Sequence of protein 2:
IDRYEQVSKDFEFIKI

Sequence of protein 1:
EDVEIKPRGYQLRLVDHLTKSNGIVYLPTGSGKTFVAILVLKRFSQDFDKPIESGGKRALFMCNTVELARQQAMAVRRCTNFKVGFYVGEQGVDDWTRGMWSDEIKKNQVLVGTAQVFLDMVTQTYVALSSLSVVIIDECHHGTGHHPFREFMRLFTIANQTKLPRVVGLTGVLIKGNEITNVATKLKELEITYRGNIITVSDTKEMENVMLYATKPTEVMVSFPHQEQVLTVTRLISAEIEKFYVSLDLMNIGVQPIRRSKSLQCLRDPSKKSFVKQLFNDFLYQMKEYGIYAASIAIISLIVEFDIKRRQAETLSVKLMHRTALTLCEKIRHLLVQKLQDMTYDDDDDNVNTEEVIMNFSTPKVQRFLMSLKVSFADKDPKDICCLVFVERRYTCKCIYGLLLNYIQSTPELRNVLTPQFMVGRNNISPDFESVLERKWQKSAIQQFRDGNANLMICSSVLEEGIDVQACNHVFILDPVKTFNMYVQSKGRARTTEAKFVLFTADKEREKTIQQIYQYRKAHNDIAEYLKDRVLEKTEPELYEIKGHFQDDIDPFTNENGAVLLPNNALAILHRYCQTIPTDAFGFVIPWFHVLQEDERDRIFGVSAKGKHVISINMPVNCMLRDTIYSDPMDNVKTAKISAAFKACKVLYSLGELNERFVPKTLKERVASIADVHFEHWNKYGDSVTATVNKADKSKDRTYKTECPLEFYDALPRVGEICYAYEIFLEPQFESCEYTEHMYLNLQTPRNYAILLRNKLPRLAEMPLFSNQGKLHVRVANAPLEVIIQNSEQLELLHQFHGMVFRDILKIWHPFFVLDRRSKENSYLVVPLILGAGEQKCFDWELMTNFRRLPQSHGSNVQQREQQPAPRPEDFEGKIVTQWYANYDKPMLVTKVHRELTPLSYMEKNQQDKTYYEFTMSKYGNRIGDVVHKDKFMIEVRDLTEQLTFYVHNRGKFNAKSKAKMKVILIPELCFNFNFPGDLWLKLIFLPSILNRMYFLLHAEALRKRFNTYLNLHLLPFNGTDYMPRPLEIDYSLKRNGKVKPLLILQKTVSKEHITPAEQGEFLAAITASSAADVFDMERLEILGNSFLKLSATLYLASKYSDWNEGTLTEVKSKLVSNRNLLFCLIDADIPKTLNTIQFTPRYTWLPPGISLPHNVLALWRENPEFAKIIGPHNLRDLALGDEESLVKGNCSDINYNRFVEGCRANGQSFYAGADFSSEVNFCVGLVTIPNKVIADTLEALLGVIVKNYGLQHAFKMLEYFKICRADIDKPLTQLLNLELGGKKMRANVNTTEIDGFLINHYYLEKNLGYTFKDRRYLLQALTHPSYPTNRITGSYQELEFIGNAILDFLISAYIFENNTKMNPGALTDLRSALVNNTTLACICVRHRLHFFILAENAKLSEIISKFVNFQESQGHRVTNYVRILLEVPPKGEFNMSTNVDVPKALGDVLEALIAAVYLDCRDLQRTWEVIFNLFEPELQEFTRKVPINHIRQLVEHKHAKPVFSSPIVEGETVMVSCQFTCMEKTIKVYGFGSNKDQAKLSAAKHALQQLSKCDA

Interface contacts:
Residue R368 in protein 1 is in contact with residue F11 in protein 2 (closest heavy-atom distance 2.9 Å).
Residue M371 in protein 1 interacts with residue S8 in protein 2 (closest heavy-atom distance 2.8 Å).
Residue V230 in protein 1 contacts residue Y4 in protein 2 (closest heavy-atom distance 4.5 Å).
Residue V220 in protein 1 interacts with residue I16 in protein 2 (closest heavy-atom distance 3.7 Å).
Residue Q227 in protein 1 is in contact with residue E5 in protein 2 (closest heavy-atom distance 3.4 Å).
Residue N360 in protein 1 interacts with residue Q6 in protein 2 (closest heavy-atom distance 2.5 Å).
Residue P225 in protein 1 is in contact with residue E5 in protein 2 (closest heavy-atom distance 3.8 Å).
Residue R368 in protein 1 is in contact with residue V7 in protein 2 (closest heavy-atom distance 3.1 Å).
Residue M221 in protein 1 contacts residue E12 in protein 2 (closest heavy-atom distance 4.0 Å).
Residue T218 in protein 1 interacts with residue K15 in protein 2 (closest heavy-atom distance 4.5 Å).
Residue L231 in protein 1 is in contact with residue Y4 in protein 2 (closest heavy-atom distance 3.3 Å).
Residue V375 in protein 1 contacts residue F13 in protein 2 (closest heavy-atom distance 4.0 Å).
Residue S362 in protein 1 interacts with residue Y4 in protein 2 (closest heavy-atom distance 3.9 Å).
Residue Q227 in protein 1 is in contact with residue Y4 in protein 2 (closest heavy-atom distance 3.8 Å).
Residue Q229 in protein 1 is in contact with residue R3 in protein 2 (closest heavy-atom distance 4.3 Å).
Residue V220 in protein 1 contacts residue K15 in protein 2 (closest heavy-atom distance 4.4 Å).
Residue Q229 in protein 1 contacts residue Y4 in protein 2 (closest heavy-atom distance 4.5 Å).
Residue F361 in protein 1 interacts with residue Y4 in protein 2 (closest heavy-atom distance 4.1 Å).
Residue L503 in protein 1 interacts with residue I16 in protein 2 (closest heavy-atom distance 4.5 Å).
Residue L231 in protein 1 contacts residue R3 in protein 2 (closest heavy-atom distance 3.5 Å).
Residue V375 in protein 1 contacts residue F11 in protein 2 (closest heavy-atom distance 4.1 Å).
Residue M359 in protein 1 contacts residue Q6 in protein 2 (closest heavy-atom distance 3.3 Å).
Residue Q229 in protein 1 is in contact with residue I1 in protein 2 (closest heavy-atom distance 3.1 Å).
Residue N360 in protein 1 contacts residue Y4 in protein 2 (closest heavy-atom distance 3.4 Å).
Residue L231 in protein 1 is in contact with residue D2 in protein 2 (closest heavy-atom distance 3.8 Å).
Residue M371 in protein 1 contacts residue V7 in protein 2 (closest heavy-atom distance 4.0 Å).
Residue Q367 in protein 1 interacts with residue Q6 in protein 2 (closest heavy-atom distance 3.5 Å).
Residue I514 in protein 1 contacts residue I16 in protein 2 (closest heavy-atom distance 3.3 Å).
Residue V230 in protein 1 is in contact with residue I1 in protein 2 (closest heavy-atom distance 4.0 Å).
Residue V502 in protein 1 contacts residue F13 in protein 2 (closest heavy-atom distance 4.5 Å).
Residue T234 in protein 1 interacts with residue Y4 in protein 2 (closest heavy-atom distance 4.5 Å).
Residue S223 in protein 1 contacts residue I14 in protein 2 (closest heavy-atom distance 3.9 Å).
Residue I292 in protein 1 contacts residue Y4 in protein 2 (closest heavy-atom distance 4.5 Å).
Residue L231 in protein 1 interacts with residue I1 in protein 2 (closest heavy-atom distance 3.3 Å).
Residue P225 in protein 1 is in contact with residue V7 in protein 2 (closest heavy-atom distance 3.8 Å).
Residue M371 in protein 1 contacts residue F11 in protein 2 (closest heavy-atom distance 3.4 Å).
Residue V222 in protein 1 interacts with residue F13 in protein 2 (closest heavy-atom distance 3.4 Å).
Residue Q367 in protein 1 contacts residue E5 in protein 2 (closest heavy-atom distance 3.2 Å).
Residue S372 in protein 1 is in contact with residue F13 in protein 2 (closest heavy-atom distance 3.9 Å).
Residue Y518 in protein 1 contacts residue I16 in protein 2 (closest heavy-atom distance 4.0 Å).
Residue R510 in protein 1 contacts residue I16 in protein 2 (closest heavy-atom distance 3.7 Å).
Residue M221 in protein 1 is in contact with residue I16 in protein 2 (closest heavy-atom distance 3.7 Å).
Residue R510 in protein 1 is in contact with residue I14 in protein 2 (closest heavy-atom distance 4.2 Å).
Residue E219 in protein 1 is in contact with residue I16 in protein 2 (closest heavy-atom distance 3.3 Å).
Residue T232 in protein 1 interacts with residue I1 in protein 2 (closest heavy-atom distance 4.2 Å).
Residue R368 in protein 1 contacts residue S8 in protein 2 (closest heavy-atom distance 3.4 Å).
Residue M221 in protein 1 is in contact with residue I14 in protein 2 (closest heavy-atom distance 2.8 Å).
Residue V220 in protein 1 interacts with residue F13 in protein 2 (closest heavy-atom distance 3.5 Å).
Residue E219 in protein 1 is in contact with residue K15 in protein 2 (closest heavy-atom distance 3.3 Å).
Residue P364 in protein 1 contacts residue E5 in protein 2 (closest heavy-atom distance 3.6 Å).
Residue M371 in protein 1 is in contact with residue K9 in protein 2 (closest heavy-atom distance 3.0 Å).
Residue K500 in protein 1 is in contact with residue F13 in protein 2 (closest heavy-atom distance 3.3 Å).
Residue S376 in protein 1 contacts residue F13 in protein 2 (closest heavy-atom distance 3.9 Å).
Residue V220 in protein 1 contacts residue I14 in protein 2 (closest heavy-atom distance 3.7 Å).
Residue N360 in protein 1 interacts with residue R3 in protein 2 (closest heavy-atom distance 3.0 Å).
Residue V222 in protein 1 contacts residue F11 in protein 2 (closest heavy-atom distance 4.5 Å).
Residue S372 in protein 1 is in contact with residue F11 in protein 2 (closest heavy-atom distance 4.0 Å).
Residue M221 in protein 1 contacts residue F13 in protein 2 (closest heavy-atom distance 3.1 Å).
Residue Q367 in protein 1 contacts residue Y4 in protein 2 (closest heavy-atom distance 4.4 Å).
Residue Q367 in protein 1 interacts with residue V7 in protein 2 (closest heavy-atom distance 3.8 Å).

The following describes two proteins that form a bound complex.